The following describes two proteins that form a bound complex.

Residue-level contacts at the interface:
Residue L481 in chain B is in contact with residue L473 in chain A (closest heavy-atom distance 3.3 Å).
Residue E433 in chain B interacts with residue E205 in chain A (closest heavy-atom distance 3.2 Å).
Residue I206 in chain B is in contact with residue Q406 in chain A (closest heavy-atom distance 2.9 Å).
Residue Y378 in chain B interacts with residue E408 in chain A (closest heavy-atom distance 3.1 Å).
Residue Y484 in chain B contacts residue A421 in chain A (closest heavy-atom distance 3.3 Å).
Residue Y5 in chain B interacts with residue P453 in chain A (closest heavy-atom distance 3.4 Å).
Residue S393 in chain B is in contact with residue Q417 in chain A (closest heavy-atom distance 3.5 Å).
Residue Y342 in chain B is in contact with residue E408 in chain A (closest heavy-atom distance 3.3 Å).
Residue G407 in chain B interacts with residue Y342 in chain A (closest heavy-atom distance 3.5 Å).
Residue Q406 in chain B interacts with residue E204 in chain A (closest heavy-atom distance 3.1 Å).
Residue D274 in chain B interacts with residue A413 in chain A (closest heavy-atom distance 3.5 Å).
Residue Q406 in chain B contacts residue I206 in chain A (closest heavy-atom distance 3.1 Å).
Residue Y422 in chain B contacts residue Y484 in chain A (closest heavy-atom distance 3.5 Å).
Residue Y434 in chain B is in contact with residue H172 in chain A (closest heavy-atom distance 3.2 Å).
Residue Y342 in chain B is in contact with residue G407 in chain A (closest heavy-atom distance 3.5 Å).
Residue A413 in chain B interacts with residue Q389 in chain A (closest heavy-atom distance 3.3 Å).
Residue K412 in chain B interacts with residue N272 in chain A (closest heavy-atom distance 3.5 Å).
Residue F414 in chain B is in contact with residue Q389 in chain A (closest heavy-atom distance 3.5 Å).
Residue E204 in chain B is in contact with residue Q406 in chain A (closest heavy-atom distance 3.3 Å).
Residue Y273 in chain B contacts residue P409 in chain A (closest heavy-atom distance 3.5 Å).
Residue W411 in chain B contacts residue L345 in chain A (closest heavy-atom distance 3.2 Å).
Residue Q417 in chain B contacts residue S393 in chain A (closest heavy-atom distance 3.2 Å).
Residue V435 in chain B interacts with residue E205 in chain A (closest heavy-atom distance 3.0 Å).
Residue N29 in chain B contacts residue Y463 in chain A (closest heavy-atom distance 3.0 Å).
Residue I206 in chain B is in contact with residue Y434 in chain A (closest heavy-atom distance 3.3 Å).
Residue E205 in chain B interacts with residue E433 in chain A (closest heavy-atom distance 3.0 Å).
Residue E433 in chain B interacts with residue T203 in chain A (closest heavy-atom distance 3.4 Å).
Residue E408 in chain B contacts residue Y342 in chain A (closest heavy-atom distance 3.5 Å).
Residue E204 in chain B contacts residue G407 in chain A (closest heavy-atom distance 2.8 Å).
Residue G407 in chain B is in contact with residue E204 in chain A (closest heavy-atom distance 2.6 Å).
Residue P409 in chain B interacts with residue W271 in chain A (closest heavy-atom distance 3.5 Å).
Residue A421 in chain B contacts residue Y484 in chain A (closest heavy-atom distance 3.4 Å).
Residue N272 in chain B contacts residue K412 in chain A (closest heavy-atom distance 3.4 Å).
Residue E478 in chain B contacts residue K470 in chain A (closest heavy-atom distance 3.4 Å).
Residue Q389 in chain B interacts with residue Q417 in chain A (closest heavy-atom distance 2.7 Å).
Residue N77 in chain B is in contact with residue L457 in chain A (closest heavy-atom distance 3.4 Å).
Residue R474 in chain B interacts with residue R474 in chain A (closest heavy-atom distance 3.3 Å).
Residue E205 in chain B is in contact with residue V435 in chain A (closest heavy-atom distance 3.4 Å).
Residue Y484 in chain B contacts residue E418 in chain A (closest heavy-atom distance 2.2 Å).
Residue Y273 in chain B contacts residue A410 in chain A (closest heavy-atom distance 3.4 Å).
Residue R474 in chain B is in contact with residue E478 in chain A (closest heavy-atom distance 2.9 Å).
Residue E408 in chain B contacts residue Y378 in chain A (closest heavy-atom distance 3.1 Å).
Residue Y484 in chain B is in contact with residue Y422 in chain A (closest heavy-atom distance 3.1 Å).
Residue Q406 in chain B is in contact with residue F207 in chain A (closest heavy-atom distance 2.8 Å).
Residue T203 in chain B interacts with residue E433 in chain A (closest heavy-atom distance 3.5 Å).
Residue E418 in chain B is in contact with residue Y484 in chain A (closest heavy-atom distance 3.2 Å).
Residue L385 in chain B is in contact with residue W411 in chain A (closest heavy-atom distance 3.1 Å).
Residue F207 in chain B contacts residue Q406 in chain A (closest heavy-atom distance 3.2 Å).
Residue E418 in chain B contacts residue F485 in chain A (closest heavy-atom distance 3.2 Å).
Residue A410 in chain B is in contact with residue Y273 in chain A (closest heavy-atom distance 3.4 Å).
Residue Y392 in chain B interacts with residue E418 in chain A (closest heavy-atom distance 3.5 Å).
Residue E205 in chain B is in contact with residue Q406 in chain A (closest heavy-atom distance 3.3 Å).
Residue A410 in chain B is in contact with residue Q389 in chain A (closest heavy-atom distance 2.9 Å).
Residue L473 in chain B contacts residue L481 in chain A (closest heavy-atom distance 3.5 Å).
Residue V435 in chain B is in contact with residue F188 in chain A (closest heavy-atom distance 3.4 Å).
Residue P453 in chain B is in contact with residue P169 in chain A (closest heavy-atom distance 3.5 Å).
Residue E418 in chain B is in contact with residue Y392 in chain A (closest heavy-atom distance 3.5 Å).
Residue L481 in chain B contacts residue K470 in chain A (closest heavy-atom distance 3.3 Å).
Residue Q417 in chain B contacts residue Q389 in chain A (closest heavy-atom distance 3.0 Å).
Residue Y392 in chain B contacts residue Q417 in chain A (closest heavy-atom distance 3.5 Å).

Sequence of chain A:
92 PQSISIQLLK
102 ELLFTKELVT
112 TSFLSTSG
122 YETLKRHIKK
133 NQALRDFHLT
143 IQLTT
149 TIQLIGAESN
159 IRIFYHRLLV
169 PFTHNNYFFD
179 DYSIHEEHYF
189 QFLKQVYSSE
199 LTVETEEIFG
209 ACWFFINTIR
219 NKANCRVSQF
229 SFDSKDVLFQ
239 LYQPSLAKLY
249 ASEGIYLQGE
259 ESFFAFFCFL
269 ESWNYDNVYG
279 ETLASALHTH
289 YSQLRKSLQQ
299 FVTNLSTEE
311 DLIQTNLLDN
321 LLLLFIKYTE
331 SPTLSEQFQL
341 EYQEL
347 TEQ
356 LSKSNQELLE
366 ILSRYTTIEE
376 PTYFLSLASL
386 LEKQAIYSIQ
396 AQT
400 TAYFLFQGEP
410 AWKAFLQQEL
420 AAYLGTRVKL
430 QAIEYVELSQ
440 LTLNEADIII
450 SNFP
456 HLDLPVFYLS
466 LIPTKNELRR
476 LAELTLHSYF

Sequence of chain B:
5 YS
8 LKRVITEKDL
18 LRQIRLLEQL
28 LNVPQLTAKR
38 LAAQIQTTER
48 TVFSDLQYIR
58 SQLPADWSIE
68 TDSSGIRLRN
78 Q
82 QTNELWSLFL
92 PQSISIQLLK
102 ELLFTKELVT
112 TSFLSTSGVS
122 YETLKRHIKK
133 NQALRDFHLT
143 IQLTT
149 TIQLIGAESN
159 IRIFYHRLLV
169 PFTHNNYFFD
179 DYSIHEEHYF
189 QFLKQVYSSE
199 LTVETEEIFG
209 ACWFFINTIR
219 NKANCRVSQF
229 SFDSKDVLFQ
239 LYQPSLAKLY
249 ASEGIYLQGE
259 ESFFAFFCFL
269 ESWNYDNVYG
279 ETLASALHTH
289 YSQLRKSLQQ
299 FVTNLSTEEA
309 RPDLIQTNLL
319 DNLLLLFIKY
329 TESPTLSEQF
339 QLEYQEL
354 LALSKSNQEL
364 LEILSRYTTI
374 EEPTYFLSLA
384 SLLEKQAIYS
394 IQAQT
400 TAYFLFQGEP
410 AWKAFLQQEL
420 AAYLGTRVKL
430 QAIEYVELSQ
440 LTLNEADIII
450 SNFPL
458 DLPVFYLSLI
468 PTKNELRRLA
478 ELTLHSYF